Sequence of protein 2:
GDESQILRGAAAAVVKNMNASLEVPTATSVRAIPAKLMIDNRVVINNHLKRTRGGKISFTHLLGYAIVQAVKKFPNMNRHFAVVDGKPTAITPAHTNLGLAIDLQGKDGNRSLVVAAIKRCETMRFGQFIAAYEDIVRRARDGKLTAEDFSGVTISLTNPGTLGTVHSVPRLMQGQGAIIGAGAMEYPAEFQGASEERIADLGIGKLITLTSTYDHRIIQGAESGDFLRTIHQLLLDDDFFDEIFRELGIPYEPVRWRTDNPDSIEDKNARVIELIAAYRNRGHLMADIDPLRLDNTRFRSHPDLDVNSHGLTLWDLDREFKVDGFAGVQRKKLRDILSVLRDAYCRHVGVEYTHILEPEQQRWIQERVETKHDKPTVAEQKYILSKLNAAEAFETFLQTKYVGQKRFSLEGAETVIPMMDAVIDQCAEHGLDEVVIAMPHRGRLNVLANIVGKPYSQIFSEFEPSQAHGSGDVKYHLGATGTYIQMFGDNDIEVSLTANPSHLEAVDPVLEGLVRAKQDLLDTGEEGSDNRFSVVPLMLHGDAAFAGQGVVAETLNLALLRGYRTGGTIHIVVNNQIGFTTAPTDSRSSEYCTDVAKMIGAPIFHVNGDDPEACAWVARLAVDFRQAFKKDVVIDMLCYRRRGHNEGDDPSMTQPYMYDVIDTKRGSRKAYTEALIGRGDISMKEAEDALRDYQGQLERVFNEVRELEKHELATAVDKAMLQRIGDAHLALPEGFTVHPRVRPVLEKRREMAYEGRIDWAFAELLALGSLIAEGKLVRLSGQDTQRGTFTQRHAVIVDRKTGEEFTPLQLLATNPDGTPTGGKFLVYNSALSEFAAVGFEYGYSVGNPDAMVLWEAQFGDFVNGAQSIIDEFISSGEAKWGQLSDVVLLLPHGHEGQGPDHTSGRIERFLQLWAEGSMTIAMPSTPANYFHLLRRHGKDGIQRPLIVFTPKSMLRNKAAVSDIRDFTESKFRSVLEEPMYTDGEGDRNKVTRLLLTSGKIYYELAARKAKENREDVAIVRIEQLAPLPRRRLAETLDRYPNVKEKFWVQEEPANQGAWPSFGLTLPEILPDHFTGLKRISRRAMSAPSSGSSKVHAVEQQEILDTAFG

This data describes a binding interaction between two proteins.

Sequence of protein 1:
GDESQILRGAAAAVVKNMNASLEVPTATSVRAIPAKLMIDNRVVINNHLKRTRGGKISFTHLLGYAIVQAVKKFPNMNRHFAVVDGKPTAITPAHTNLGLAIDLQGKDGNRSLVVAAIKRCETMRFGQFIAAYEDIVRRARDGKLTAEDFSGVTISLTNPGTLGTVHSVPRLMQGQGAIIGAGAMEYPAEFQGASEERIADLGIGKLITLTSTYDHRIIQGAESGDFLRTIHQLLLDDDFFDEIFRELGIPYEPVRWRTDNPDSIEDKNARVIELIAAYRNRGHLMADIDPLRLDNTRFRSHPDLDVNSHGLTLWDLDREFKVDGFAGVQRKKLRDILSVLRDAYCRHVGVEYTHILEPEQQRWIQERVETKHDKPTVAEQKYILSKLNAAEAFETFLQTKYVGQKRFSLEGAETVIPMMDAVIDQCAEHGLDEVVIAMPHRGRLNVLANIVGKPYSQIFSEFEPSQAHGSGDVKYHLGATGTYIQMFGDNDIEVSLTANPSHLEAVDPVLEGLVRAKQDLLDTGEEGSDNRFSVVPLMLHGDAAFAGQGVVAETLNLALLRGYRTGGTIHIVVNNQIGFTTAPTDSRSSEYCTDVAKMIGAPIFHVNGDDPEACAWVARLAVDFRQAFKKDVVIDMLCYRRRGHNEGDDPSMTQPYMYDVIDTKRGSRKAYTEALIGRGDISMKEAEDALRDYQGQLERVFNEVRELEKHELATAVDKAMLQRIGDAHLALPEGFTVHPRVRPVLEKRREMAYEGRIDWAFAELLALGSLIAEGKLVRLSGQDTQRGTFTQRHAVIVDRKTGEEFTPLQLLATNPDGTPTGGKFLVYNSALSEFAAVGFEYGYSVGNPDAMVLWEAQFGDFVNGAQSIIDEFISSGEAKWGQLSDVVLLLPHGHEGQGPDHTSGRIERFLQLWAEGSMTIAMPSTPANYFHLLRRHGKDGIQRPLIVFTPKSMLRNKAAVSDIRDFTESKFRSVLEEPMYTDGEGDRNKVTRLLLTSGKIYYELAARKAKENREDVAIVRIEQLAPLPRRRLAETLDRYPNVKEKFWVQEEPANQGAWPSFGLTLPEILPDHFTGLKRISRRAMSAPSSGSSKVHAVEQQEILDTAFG

Residue-level contacts at the interface:
Residue G346 in protein 1 contacts residue T286 in protein 2 (closest heavy-atom distance 3.3 Å).
Residue P155 in protein 1 interacts with residue A310 in protein 2 (closest heavy-atom distance 3.3 Å).
Residue G324 in protein 1 contacts residue A315 in protein 2 (closest heavy-atom distance 3.5 Å).
Residue V151 in protein 1 contacts residue H288 in protein 2 (closest heavy-atom distance 2.9 Å).
Residue E144 in protein 1 contacts residue L143 in protein 2 (closest heavy-atom distance 3.4 Å).
Residue A148 in protein 1 interacts with residue V290 in protein 2 (closest heavy-atom distance 3.5 Å).
Residue G324 in protein 1 is in contact with residue E311 in protein 2 (closest heavy-atom distance 3.7 Å).
Residue A211 in protein 1 interacts with residue I127 in protein 2 (closest heavy-atom distance 3.4 Å).
Residue E311 in protein 1 is in contact with residue E311 in protein 2 (closest heavy-atom distance 3.6 Å).
Residue A211 in protein 1 is in contact with residue Q126 in protein 2 (closest heavy-atom distance 3.5 Å).
Residue I212 in protein 1 interacts with residue E124 in protein 2 (closest heavy-atom distance 3.7 Å).
Residue T149 in protein 1 interacts with residue S289 in protein 2 (closest heavy-atom distance 3.4 Å).
Residue P209 in protein 1 interacts with residue R129 in protein 2 (closest heavy-atom distance 3.0 Å).
Residue R152 in protein 1 interacts with residue G285 in protein 2 (closest heavy-atom distance 3.4 Å).
Residue Q341 in protein 1 contacts residue M139 in protein 2 (closest heavy-atom distance 3.5 Å).
Residue T210 in protein 1 contacts residue I127 in protein 2 (closest heavy-atom distance 3.2 Å).
Residue G326 in protein 1 contacts residue E311 in protein 2 (closest heavy-atom distance 3.3 Å).
Residue P146 in protein 1 contacts residue M139 in protein 2 (closest heavy-atom distance 3.6 Å).
Residue P146 in protein 1 contacts residue L143 in protein 2 (closest heavy-atom distance 3.8 Å).
Residue S150 in protein 1 is in contact with residue T286 in protein 2 (closest heavy-atom distance 3.8 Å).
Residue A153 in protein 1 interacts with residue V287 in protein 2 (closest heavy-atom distance 3.6 Å).
Residue W378 in protein 1 contacts residue G314 in protein 2 (closest heavy-atom distance 3.8 Å).
Residue P209 in protein 1 is in contact with residue A133 in protein 2 (closest heavy-atom distance 3.8 Å).
Residue R350 in protein 1 contacts residue L284 in protein 2 (closest heavy-atom distance 3.3 Å).
Residue T147 in protein 1 is in contact with residue R292 in protein 2 (closest heavy-atom distance 3.6 Å).
Residue T213 in protein 1 interacts with residue E124 in protein 2 (closest heavy-atom distance 3.5 Å).
Residue F312 in protein 1 interacts with residue F312 in protein 2 (closest heavy-atom distance 3.7 Å).
Residue L323 in protein 1 interacts with residue A315 in protein 2 (closest heavy-atom distance 3.4 Å).
Residue L328 in protein 1 contacts residue E311 in protein 2 (closest heavy-atom distance 3.5 Å).
Residue P146 in protein 1 is in contact with residue R292 in protein 2 (closest heavy-atom distance 3.5 Å).
Residue R338 in protein 1 interacts with residue V136 in protein 2 (closest heavy-atom distance 3.4 Å).
Residue A215 in protein 1 is in contact with residue D123 in protein 2 (closest heavy-atom distance 3.5 Å).
Residue A211 in protein 1 contacts residue S125 in protein 2 (closest heavy-atom distance 3.2 Å).
Residue T149 in protein 1 interacts with residue V290 in protein 2 (closest heavy-atom distance 2.9 Å).
Residue H337 in protein 1 contacts residue R292 in protein 2 (closest heavy-atom distance 3.8 Å).
Residue F312 in protein 1 is in contact with residue E311 in protein 2 (closest heavy-atom distance 3.4 Å).
Residue L328 in protein 1 is in contact with residue A310 in protein 2 (closest heavy-atom distance 3.8 Å).
Residue D347 in protein 1 is in contact with residue L284 in protein 2 (closest heavy-atom distance 3.8 Å).
Residue T210 in protein 1 is in contact with residue Q126 in protein 2 (closest heavy-atom distance 3.6 Å).
Residue A343 in protein 1 is in contact with residue L284 in protein 2 (closest heavy-atom distance 3.5 Å).
Residue P155 in protein 1 interacts with residue Q313 in protein 2 (closest heavy-atom distance 3.4 Å).
Residue P214 in protein 1 is in contact with residue E124 in protein 2 (closest heavy-atom distance 3.7 Å).
Residue D381 in protein 1 contacts residue G314 in protein 2 (closest heavy-atom distance 2.9 Å).
Residue T380 in protein 1 contacts residue G314 in protein 2 (closest heavy-atom distance 3.3 Å).
Residue A153 in protein 1 contacts residue A310 in protein 2 (closest heavy-atom distance 3.7 Å).
Residue T213 in protein 1 contacts residue D123 in protein 2 (closest heavy-atom distance 3.8 Å).
Residue T213 in protein 1 is in contact with residue S125 in protein 2 (closest heavy-atom distance 3.3 Å).
Residue V151 in protein 1 contacts residue V287 in protein 2 (closest heavy-atom distance 3.2 Å).
Residue I325 in protein 1 contacts residue E311 in protein 2 (closest heavy-atom distance 3.6 Å).
Residue T380 in protein 1 is in contact with residue Q313 in protein 2 (closest heavy-atom distance 3.6 Å).
Residue P309 in protein 1 interacts with residue E311 in protein 2 (closest heavy-atom distance 3.5 Å).
Residue F202 in protein 1 is in contact with residue V136 in protein 2 (closest heavy-atom distance 3.7 Å).
Residue V151 in protein 1 is in contact with residue T286 in protein 2 (closest heavy-atom distance 3.5 Å).
Residue W436 in protein 1 is in contact with residue G314 in protein 2 (closest heavy-atom distance 3.3 Å).
Residue L323 in protein 1 is in contact with residue R319 in protein 2 (closest heavy-atom distance 3.6 Å).
Residue H337 in protein 1 interacts with residue M139 in protein 2 (closest heavy-atom distance 3.4 Å).
Residue R152 in protein 1 is in contact with residue L284 in protein 2 (closest heavy-atom distance 2.9 Å).
Residue R338 in protein 1 is in contact with residue N140 in protein 2 (closest heavy-atom distance 3.6 Å).
Residue P383 in protein 1 interacts with residue E318 in protein 2 (closest heavy-atom distance 3.6 Å).
Residue P209 in protein 1 contacts residue I127 in protein 2 (closest heavy-atom distance 3.6 Å).